Sequence of chain A:
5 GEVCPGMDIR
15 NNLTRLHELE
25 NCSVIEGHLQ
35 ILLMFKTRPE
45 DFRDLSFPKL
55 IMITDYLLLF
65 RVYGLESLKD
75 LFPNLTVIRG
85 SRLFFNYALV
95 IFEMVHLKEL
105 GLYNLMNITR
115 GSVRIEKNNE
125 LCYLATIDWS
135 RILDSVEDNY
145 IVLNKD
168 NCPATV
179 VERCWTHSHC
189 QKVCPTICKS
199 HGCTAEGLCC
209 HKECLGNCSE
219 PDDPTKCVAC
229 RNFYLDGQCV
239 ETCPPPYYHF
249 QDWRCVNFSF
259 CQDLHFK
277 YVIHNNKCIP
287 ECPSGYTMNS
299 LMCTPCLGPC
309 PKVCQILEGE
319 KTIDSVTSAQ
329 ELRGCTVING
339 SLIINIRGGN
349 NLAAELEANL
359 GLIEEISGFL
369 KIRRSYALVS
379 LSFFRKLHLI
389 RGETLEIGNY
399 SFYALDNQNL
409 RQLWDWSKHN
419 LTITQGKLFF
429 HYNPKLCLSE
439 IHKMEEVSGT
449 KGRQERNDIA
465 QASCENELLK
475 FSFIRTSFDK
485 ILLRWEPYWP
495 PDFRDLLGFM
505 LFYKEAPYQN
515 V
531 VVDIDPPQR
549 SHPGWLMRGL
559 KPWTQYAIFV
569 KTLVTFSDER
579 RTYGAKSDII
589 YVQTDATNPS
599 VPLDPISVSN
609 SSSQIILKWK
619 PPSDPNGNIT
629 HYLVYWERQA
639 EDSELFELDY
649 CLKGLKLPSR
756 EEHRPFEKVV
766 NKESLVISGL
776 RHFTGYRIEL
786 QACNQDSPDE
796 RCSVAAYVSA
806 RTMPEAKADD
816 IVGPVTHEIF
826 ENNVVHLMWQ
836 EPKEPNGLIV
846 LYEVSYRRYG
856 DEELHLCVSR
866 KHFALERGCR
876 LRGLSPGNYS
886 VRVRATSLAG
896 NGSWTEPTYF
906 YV

These two protein chains interact to form a complex.

Sequence of chain B:
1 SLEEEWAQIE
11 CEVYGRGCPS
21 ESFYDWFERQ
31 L

Interface contacts:
Residue L62 in chain A contacts residue W26 in chain B (closest heavy-atom distance 4.6 Å).
Residue Q34 in chain A contacts residue W26 in chain B (closest heavy-atom distance 3.5 Å).
Residue F89 in chain A interacts with residue S22 in chain B (closest heavy-atom distance 3.2 Å).
Residue R118 in chain A is in contact with residue F23 in chain B (closest heavy-atom distance 3.0 Å).
Residue F64 in chain A is in contact with residue W26 in chain B (closest heavy-atom distance 4.9 Å).
Residue L37 in chain A contacts residue L31 in chain B (closest heavy-atom distance 3.7 Å).
Residue K121 in chain A interacts with residue Y24 in chain B (closest heavy-atom distance 3.4 Å).
Residue E120 in chain A interacts with residue Y24 in chain B (closest heavy-atom distance 3.2 Å).
Residue V94 in chain A interacts with residue F23 in chain B (closest heavy-atom distance 3.5 Å).
Residue F89 in chain A interacts with residue F23 in chain B (closest heavy-atom distance 3.4 Å).
Residue F96 in chain A contacts residue Y24 in chain B (closest heavy-atom distance 3.4 Å).
Residue L37 in chain A is in contact with residue Q30 in chain B (closest heavy-atom distance 3.6 Å).
Residue F88 in chain A is in contact with residue W26 in chain B (closest heavy-atom distance 4.2 Å).
Residue F96 in chain A is in contact with residue F27 in chain B (closest heavy-atom distance 3.5 Å).
Residue R118 in chain A contacts residue Y24 in chain B (closest heavy-atom distance 4.0 Å).
Residue L62 in chain A interacts with residue F27 in chain B (closest heavy-atom distance 4.7 Å).
Residue F96 in chain A is in contact with residue F23 in chain B (closest heavy-atom distance 3.7 Å).
Residue R14 in chain A interacts with residue W26 in chain B (closest heavy-atom distance 4.5 Å).
Residue F89 in chain A interacts with residue W26 in chain B (closest heavy-atom distance 4.6 Å).
Residue F89 in chain A is in contact with residue R29 in chain B (closest heavy-atom distance 4.6 Å).
Residue E120 in chain A interacts with residue F23 in chain B (closest heavy-atom distance 4.0 Å).
Residue F89 in chain A is in contact with residue E21 in chain B (closest heavy-atom distance 3.2 Å).
Residue F88 in chain A is in contact with residue F27 in chain B (closest heavy-atom distance 4.5 Å).
Residue L36 in chain A contacts residue Q30 in chain B (closest heavy-atom distance 3.8 Å).
Residue F88 in chain A contacts residue F23 in chain B (closest heavy-atom distance 3.3 Å).
Residue V94 in chain A interacts with residue F27 in chain B (closest heavy-atom distance 4.5 Å).
Residue L36 in chain A interacts with residue W26 in chain B (closest heavy-atom distance 3.6 Å).
Residue F64 in chain A is in contact with residue L31 in chain B (closest heavy-atom distance 3.9 Å).
Residue R14 in chain A is in contact with residue Q30 in chain B (closest heavy-atom distance 2.4 Å).
Residue F64 in chain A is in contact with residue F27 in chain B (closest heavy-atom distance 3.9 Å).
Residue Y91 in chain A interacts with residue F23 in chain B (closest heavy-atom distance 4.1 Å).